Contacts between the two chains:
Residue E8 in the first protein interacts with residue W19 in the second protein (closest heavy-atom distance 3.2 Å).
Residue C36 in the first protein interacts with residue E21 in the second protein (closest heavy-atom distance 3.3 Å).
Residue W19 in the first protein contacts residue E8 in the second protein (closest heavy-atom distance 2.9 Å).
Residue Q34 in the first protein is in contact with residue E17 in the second protein (closest heavy-atom distance 3.8 Å).
Residue V28 in the first protein is in contact with residue L31 in the second protein (closest heavy-atom distance 3.9 Å).
Residue E21 in the first protein interacts with residue C36 in the second protein (closest heavy-atom distance 1.7 Å).
Residue N44 in the first protein interacts with residue L47 in the second protein (closest heavy-atom distance 3.8 Å).
Residue W19 in the first protein contacts residue Y5 in the second protein (closest heavy-atom distance 3.4 Å).
Residue L31 in the first protein is in contact with residue F16 in the second protein (closest heavy-atom distance 3.8 Å).
Residue Y15 in the first protein is in contact with residue E8 in the second protein (closest heavy-atom distance 3.8 Å).
Residue N44 in the first protein is in contact with residue L51 in the second protein (closest heavy-atom distance 3.9 Å).
Residue L51 in the first protein is in contact with residue N44 in the second protein (closest heavy-atom distance 3.5 Å).
Residue C12 in the first protein interacts with residue Y15 in the second protein (closest heavy-atom distance 3.7 Å).
Residue F27 in the first protein interacts with residue C12 in the second protein (closest heavy-atom distance 3.6 Å).
Residue E26 in the first protein contacts residue K9 in the second protein (closest heavy-atom distance 2.7 Å).
Residue Y46 in the first protein is in contact with residue E29 in the second protein (closest heavy-atom distance 3.4 Å).
Residue Q39 in the first protein contacts residue E21 in the second protein (closest heavy-atom distance 2.9 Å).
Residue Q24 in the first protein contacts residue Q39 in the second protein (closest heavy-atom distance 2.7 Å).
Residue E29 in the first protein contacts residue Y46 in the second protein (closest heavy-atom distance 3.2 Å).
Residue E29 in the first protein contacts residue I43 in the second protein (closest heavy-atom distance 3.8 Å).
Residue H42 in the first protein interacts with residue E29 in the second protein (closest heavy-atom distance 3.1 Å).
Residue I43 in the first protein interacts with residue I32 in the second protein (closest heavy-atom distance 3.7 Å).
Residue H30 in the first protein is in contact with residue V13 in the second protein (closest heavy-atom distance 3.9 Å).
Residue I32 in the first protein is in contact with residue I43 in the second protein (closest heavy-atom distance 3.7 Å).
Residue I32 in the first protein interacts with residue L47 in the second protein (closest heavy-atom distance 3.8 Å).
Residue V25 in the first protein is in contact with residue I43 in the second protein (closest heavy-atom distance 3.9 Å).
Residue W19 in the first protein interacts with residue K9 in the second protein (closest heavy-atom distance 3.9 Å).
Residue F27 in the first protein interacts with residue Y5 in the second protein (closest heavy-atom distance 3.6 Å).
Residue L47 in the first protein is in contact with residue N44 in the second protein (closest heavy-atom distance 3.7 Å).
Residue E29 in the first protein is in contact with residue H42 in the second protein (closest heavy-atom distance 3.4 Å).
Residue F16 in the first protein interacts with residue L31 in the second protein (closest heavy-atom distance 3.9 Å).
Residue V25 in the first protein interacts with residue Q39 in the second protein (closest heavy-atom distance 3.7 Å).
Residue V13 in the first protein interacts with residue H30 in the second protein (closest heavy-atom distance 3.8 Å).
Residue C12 in the first protein interacts with residue C12 in the second protein (closest heavy-atom distance 3.5 Å).
Residue L47 in the first protein interacts with residue H40 in the second protein (closest heavy-atom distance 3.9 Å).
Residue Q39 in the first protein is in contact with residue Q24 in the second protein (closest heavy-atom distance 2.8 Å).
Residue H37 in the first protein is in contact with residue L51 in the second protein (closest heavy-atom distance 3.8 Å).
Residue Y5 in the first protein is in contact with residue W19 in the second protein (closest heavy-atom distance 3.7 Å).
Residue Q39 in the first protein interacts with residue V25 in the second protein (closest heavy-atom distance 3.7 Å).
Residue I43 in the first protein contacts residue L47 in the second protein (closest heavy-atom distance 3.4 Å).
Residue E8 in the first protein is in contact with residue Y15 in the second protein (closest heavy-atom distance 3.5 Å).
Residue K9 in the first protein contacts residue D23 in the second protein (closest heavy-atom distance 3.5 Å).
Residue D23 in the first protein is in contact with residue Y5 in the second protein (closest heavy-atom distance 3.3 Å).
Residue L47 in the first protein contacts residue I32 in the second protein (closest heavy-atom distance 3.9 Å).
Residue H30 in the first protein is in contact with residue K9 in the second protein (closest heavy-atom distance 3.8 Å).
Residue C12 in the first protein is in contact with residue F27 in the second protein (closest heavy-atom distance 3.7 Å).
Residue C12 in the first protein is in contact with residue W19 in the second protein (closest heavy-atom distance 4.0 Å).
Residue E21 in the first protein contacts residue Q39 in the second protein (closest heavy-atom distance 3.0 Å).
Residue Y15 in the first protein contacts residue C12 in the second protein (closest heavy-atom distance 3.7 Å).
Residue S33 in the first protein is in contact with residue Y46 in the second protein (closest heavy-atom distance 3.3 Å).
Residue K9 in the first protein is in contact with residue W19 in the second protein (closest heavy-atom distance 3.5 Å).
Residue Y5 in the first protein is in contact with residue Q18 in the second protein (closest heavy-atom distance 3.1 Å).
Residue Y46 in the first protein contacts residue S33 in the second protein (closest heavy-atom distance 3.3 Å).
Residue K9 in the first protein interacts with residue E26 in the second protein (closest heavy-atom distance 3.9 Å).
Residue V13 in the first protein contacts residue F27 in the second protein (closest heavy-atom distance 4.0 Å).
Residue L31 in the first protein interacts with residue F27 in the second protein (closest heavy-atom distance 4.0 Å).
Residue E26 in the first protein interacts with residue Y5 in the second protein (closest heavy-atom distance 2.8 Å).
Residue V28 in the first protein is in contact with residue I43 in the second protein (closest heavy-atom distance 3.8 Å).
Residue F27 in the first protein contacts residue L31 in the second protein (closest heavy-atom distance 3.7 Å).
Residue V25 in the first protein contacts residue H42 in the second protein (closest heavy-atom distance 3.8 Å).

Sequence of the second protein:
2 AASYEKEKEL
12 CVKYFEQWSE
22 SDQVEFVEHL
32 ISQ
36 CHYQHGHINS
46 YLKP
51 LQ

This data describes a binding interaction between two proteins.

Sequence of the first protein:
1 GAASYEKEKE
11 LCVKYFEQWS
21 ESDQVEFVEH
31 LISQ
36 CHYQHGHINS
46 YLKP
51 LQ